Residue-level contacts at the interface:
Residue L1229 in the second protein is in contact with residue R115 in the first protein (closest heavy-atom distance 3.7 Å).
Residue L472 in the second protein interacts with residue K67 in the first protein (closest heavy-atom distance 3.7 Å).
Residue E817 in the second protein interacts with residue F64 in the first protein (closest heavy-atom distance 3.2 Å).
Residue N793 in the second protein contacts residue T61 in the first protein (closest heavy-atom distance 3.5 Å).
Residue L1230 in the second protein contacts residue I73 in the first protein (closest heavy-atom distance 3.7 Å).
Residue D794 in the second protein contacts residue P119 in the first protein (closest heavy-atom distance 4.0 Å).
Residue L463 in the second protein interacts with residue A78 in the first protein (closest heavy-atom distance 3.7 Å).
Residue E1228 in the second protein is in contact with residue E69 in the first protein (closest heavy-atom distance 3.4 Å).
Residue F1227 in the second protein is in contact with residue Y117 in the first protein (closest heavy-atom distance 2.7 Å).
Residue F1227 in the second protein contacts residue R115 in the first protein (closest heavy-atom distance 3.6 Å).
Residue W1231 in the second protein interacts with residue T113 in the first protein (closest heavy-atom distance 3.1 Å).
Residue E471 in the second protein interacts with residue A71 in the first protein (closest heavy-atom distance 4.0 Å).
Residue N1232 in the second protein is in contact with residue F112 in the first protein (closest heavy-atom distance 4.0 Å).
Residue E468 in the second protein interacts with residue A71 in the first protein (closest heavy-atom distance 3.9 Å).
Residue E471 in the second protein is in contact with residue L74 in the first protein (closest heavy-atom distance 3.7 Å).
Residue R798 in the second protein interacts with residue P119 in the first protein (closest heavy-atom distance 3.4 Å).
Residue E823 in the second protein contacts residue M65 in the first protein (closest heavy-atom distance 2.9 Å).
Residue E1228 in the second protein is in contact with residue R115 in the first protein (closest heavy-atom distance 3.3 Å).
Residue E823 in the second protein contacts residue T66 in the first protein (closest heavy-atom distance 3.3 Å).
Residue L463 in the second protein contacts residue L79 in the first protein (closest heavy-atom distance 3.8 Å).
Residue A467 in the second protein interacts with residue L98 in the first protein (closest heavy-atom distance 4.2 Å).
Residue F1227 in the second protein contacts residue R116 in the first protein (closest heavy-atom distance 3.6 Å).
Residue G825 in the second protein contacts residue Y68 in the first protein (closest heavy-atom distance 3.1 Å).
Residue L470 in the second protein interacts with residue L98 in the first protein (closest heavy-atom distance 3.8 Å).
Residue E591 in the second protein interacts with residue W137 in the first protein (closest heavy-atom distance 3.3 Å).
Residue H358 in the second protein contacts residue T95 in the first protein (closest heavy-atom distance 4.2 Å).
Residue A467 in the second protein interacts with residue A71 in the first protein (closest heavy-atom distance 4.2 Å).
Residue S1225 in the second protein contacts residue R72 in the first protein (closest heavy-atom distance 3.1 Å).
Residue R354 in the second protein contacts residue M83 in the first protein (closest heavy-atom distance 2.7 Å).
Residue N1232 in the second protein is in contact with residue P111 in the first protein (closest heavy-atom distance 2.9 Å).
Residue V357 in the second protein contacts residue N84 in the first protein (closest heavy-atom distance 3.9 Å).
Residue P827 in the second protein interacts with residue Y68 in the first protein (closest heavy-atom distance 3.5 Å).
Residue Q1226 in the second protein is in contact with residue Y117 in the first protein (closest heavy-atom distance 3.2 Å).
Residue E1228 in the second protein interacts with residue Y117 in the first protein (closest heavy-atom distance 3.9 Å).
Residue K592 in the second protein interacts with residue W137 in the first protein (closest heavy-atom distance 3.2 Å).
Residue L1230 in the second protein is in contact with residue I114 in the first protein (closest heavy-atom distance 3.7 Å).
Residue A824 in the second protein contacts residue T66 in the first protein (closest heavy-atom distance 3.4 Å).
Residue Q819 in the second protein is in contact with residue F64 in the first protein (closest heavy-atom distance 3.8 Å).
Residue A467 in the second protein interacts with residue G75 in the first protein (closest heavy-atom distance 3.7 Å).
Residue N793 in the second protein contacts residue L118 in the first protein (closest heavy-atom distance 4.1 Å).
Residue V590 in the second protein is in contact with residue W137 in the first protein (closest heavy-atom distance 3.2 Å).
Residue E817 in the second protein interacts with residue K63 in the first protein (closest heavy-atom distance 3.2 Å).
Residue L1230 in the second protein interacts with residue R72 in the first protein (closest heavy-atom distance 3.7 Å).
Residue E471 in the second protein is in contact with residue R70 in the first protein (closest heavy-atom distance 3.1 Å).
Residue W1231 in the second protein is in contact with residue F112 in the first protein (closest heavy-atom distance 3.8 Å).
Residue N803 in the second protein is in contact with residue P119 in the first protein (closest heavy-atom distance 2.9 Å).
Residue N793 in the second protein contacts residue Y117 in the first protein (closest heavy-atom distance 2.5 Å).
Residue L472 in the second protein is in contact with residue Y68 in the first protein (closest heavy-atom distance 3.6 Å).
Residue W1231 in the second protein interacts with residue R115 in the first protein (closest heavy-atom distance 3.2 Å).
Residue E1228 in the second protein interacts with residue I114 in the first protein (closest heavy-atom distance 3.7 Å).
Residue E1228 in the second protein is in contact with residue Y68 in the first protein (closest heavy-atom distance 3.9 Å).
Residue N359 in the second protein interacts with residue T95 in the first protein (closest heavy-atom distance 3.3 Å).
Residue R354 in the second protein is in contact with residue S82 in the first protein (closest heavy-atom distance 3.3 Å).
Residue E823 in the second protein is in contact with residue K67 in the first protein (closest heavy-atom distance 3.0 Å).
Residue E471 in the second protein is in contact with residue K67 in the first protein (closest heavy-atom distance 4.2 Å).
Residue L1230 in the second protein is in contact with residue T76 in the first protein (closest heavy-atom distance 3.9 Å).
Residue S356 in the second protein interacts with residue S82 in the first protein (closest heavy-atom distance 4.3 Å).
Residue G593 in the second protein is in contact with residue W137 in the first protein (closest heavy-atom distance 3.4 Å).
Residue E1228 in the second protein is in contact with residue R72 in the first protein (closest heavy-atom distance 3.7 Å).
Residue D826 in the second protein contacts residue Y68 in the first protein (closest heavy-atom distance 4.2 Å).

These two protein chains interact to form a complex.

Sequence of the first protein:
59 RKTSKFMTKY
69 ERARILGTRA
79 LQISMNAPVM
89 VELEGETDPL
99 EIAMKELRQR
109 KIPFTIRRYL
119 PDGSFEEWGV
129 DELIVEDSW

Sequence of the second protein:
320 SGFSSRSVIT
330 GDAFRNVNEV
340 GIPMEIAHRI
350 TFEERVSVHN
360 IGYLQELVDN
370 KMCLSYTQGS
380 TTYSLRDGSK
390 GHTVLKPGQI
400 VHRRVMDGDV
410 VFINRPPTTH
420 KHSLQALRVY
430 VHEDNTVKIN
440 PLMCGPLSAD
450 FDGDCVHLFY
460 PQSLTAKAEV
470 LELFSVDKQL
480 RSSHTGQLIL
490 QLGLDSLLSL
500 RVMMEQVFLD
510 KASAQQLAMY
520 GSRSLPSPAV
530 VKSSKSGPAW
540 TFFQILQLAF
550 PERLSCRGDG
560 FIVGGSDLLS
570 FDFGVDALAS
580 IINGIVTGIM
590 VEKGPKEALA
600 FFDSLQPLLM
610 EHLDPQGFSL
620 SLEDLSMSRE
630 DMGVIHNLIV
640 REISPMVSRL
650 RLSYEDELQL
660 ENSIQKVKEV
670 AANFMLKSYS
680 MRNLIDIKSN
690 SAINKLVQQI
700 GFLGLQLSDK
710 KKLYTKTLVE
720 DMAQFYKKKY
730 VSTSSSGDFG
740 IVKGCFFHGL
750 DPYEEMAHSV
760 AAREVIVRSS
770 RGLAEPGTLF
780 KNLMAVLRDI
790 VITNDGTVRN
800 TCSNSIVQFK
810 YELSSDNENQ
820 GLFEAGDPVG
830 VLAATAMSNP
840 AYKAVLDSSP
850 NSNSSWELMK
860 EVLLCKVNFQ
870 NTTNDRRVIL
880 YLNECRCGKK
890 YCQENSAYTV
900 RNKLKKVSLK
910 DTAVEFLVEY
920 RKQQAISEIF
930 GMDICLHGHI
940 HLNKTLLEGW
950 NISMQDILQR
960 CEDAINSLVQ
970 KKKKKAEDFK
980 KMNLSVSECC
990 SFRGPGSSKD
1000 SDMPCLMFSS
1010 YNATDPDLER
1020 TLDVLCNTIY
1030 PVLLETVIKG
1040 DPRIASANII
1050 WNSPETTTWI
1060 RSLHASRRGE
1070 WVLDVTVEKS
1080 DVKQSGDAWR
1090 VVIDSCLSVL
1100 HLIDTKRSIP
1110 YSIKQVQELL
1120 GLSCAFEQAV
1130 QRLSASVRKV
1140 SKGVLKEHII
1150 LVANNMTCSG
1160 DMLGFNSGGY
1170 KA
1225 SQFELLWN